Sequence of chain A:
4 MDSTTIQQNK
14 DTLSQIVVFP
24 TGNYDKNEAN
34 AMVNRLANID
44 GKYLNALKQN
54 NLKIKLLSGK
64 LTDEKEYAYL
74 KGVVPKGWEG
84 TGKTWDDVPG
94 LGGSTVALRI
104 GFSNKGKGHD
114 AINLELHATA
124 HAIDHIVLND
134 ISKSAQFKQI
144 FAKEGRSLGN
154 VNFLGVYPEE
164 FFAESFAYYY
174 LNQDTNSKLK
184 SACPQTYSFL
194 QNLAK

Residue-level contacts at the interface:
Residue K79 in chain A contacts residue P5 in chain B (closest heavy-atom distance 3.4 Å).
Residue W81 in chain A interacts with residue A6 in chain B (closest heavy-atom distance 2.9 Å).
Residue W88 in chain A contacts residue V3 in chain B (closest heavy-atom distance 4.0 Å).
Residue L73 in chain A contacts residue V3 in chain B (closest heavy-atom distance 4.6 Å).
Residue H120 in chain A is in contact with residue A6 in chain B (closest heavy-atom distance 4.1 Å).
Residue E163 in chain A is in contact with residue N4 in chain B (closest heavy-atom distance 3.5 Å).
Residue G96 in chain A is in contact with residue E2 in chain B (closest heavy-atom distance 3.4 Å).
Residue D113 in chain A is in contact with residue V7 in chain B (closest heavy-atom distance 2.8 Å).
Residue F156 in chain A interacts with residue V7 in chain B (closest heavy-atom distance 3.8 Å).
Residue H112 in chain A interacts with residue V7 in chain B (closest heavy-atom distance 3.1 Å).
Residue W88 in chain A interacts with residue P5 in chain B (closest heavy-atom distance 3.4 Å).
Residue G96 in chain A contacts residue N4 in chain B (closest heavy-atom distance 4.1 Å).
Residue F156 in chain A interacts with residue A6 in chain B (closest heavy-atom distance 4.1 Å).
Residue W88 in chain A interacts with residue N4 in chain B (closest heavy-atom distance 3.6 Å).
Residue V91 in chain A interacts with residue P5 in chain B (closest heavy-atom distance 4.2 Å).
Residue L157 in chain A contacts residue V7 in chain B (closest heavy-atom distance 4.1 Å).
Residue K79 in chain A is in contact with residue N4 in chain B (closest heavy-atom distance 2.9 Å).
Residue H112 in chain A interacts with residue A6 in chain B (closest heavy-atom distance 3.7 Å).
Residue T98 in chain A is in contact with residue E2 in chain B (closest heavy-atom distance 4.4 Å).
Residue G111 in chain A contacts residue V7 in chain B (closest heavy-atom distance 4.7 Å).
Residue K136 in chain A is in contact with residue E2 in chain B (closest heavy-atom distance 3.5 Å).
Residue H124 in chain A is in contact with residue P5 in chain B (closest heavy-atom distance 4.3 Å).
Residue P92 in chain A contacts residue A6 in chain B (closest heavy-atom distance 4.4 Å).
Residue H124 in chain A contacts residue N4 in chain B (closest heavy-atom distance 3.5 Å).
Residue S97 in chain A interacts with residue V3 in chain B (closest heavy-atom distance 5.0 Å).
Residue H124 in chain A interacts with residue E2 in chain B (closest heavy-atom distance 4.6 Å).
Residue S97 in chain A interacts with residue E2 in chain B (closest heavy-atom distance 2.9 Å).
Residue D133 in chain A interacts with residue E2 in chain B (closest heavy-atom distance 3.6 Å).
Residue Y72 in chain A interacts with residue V3 in chain B (closest heavy-atom distance 3.7 Å).
Residue L94 in chain A interacts with residue P5 in chain B (closest heavy-atom distance 4.9 Å).
Residue A114 in chain A interacts with residue V7 in chain B (closest heavy-atom distance 3.6 Å).
Residue L117 in chain A contacts residue A6 in chain B (closest heavy-atom distance 3.6 Å).
Residue E163 in chain A is in contact with residue P5 in chain B (closest heavy-atom distance 3.8 Å).
Residue E162 in chain A is in contact with residue N4 in chain B (closest heavy-atom distance 3.9 Å).
Residue W81 in chain A interacts with residue P5 in chain B (closest heavy-atom distance 3.5 Å).
Residue G96 in chain A interacts with residue V3 in chain B (closest heavy-atom distance 4.8 Å).
Residue G95 in chain A contacts residue E2 in chain B (closest heavy-atom distance 4.1 Å).
Residue H120 in chain A is in contact with residue V7 in chain B (closest heavy-atom distance 3.5 Å).
Residue G93 in chain A interacts with residue A6 in chain B (closest heavy-atom distance 3.2 Å).
Residue N153 in chain A interacts with residue V7 in chain B (closest heavy-atom distance 4.1 Å).
Residue G93 in chain A contacts residue N4 in chain B (closest heavy-atom distance 4.1 Å).
Residue H128 in chain A contacts residue E2 in chain B (closest heavy-atom distance 3.1 Å).
Residue H120 in chain A is in contact with residue P5 in chain B (closest heavy-atom distance 3.4 Å).
Residue G95 in chain A is in contact with residue V3 in chain B (closest heavy-atom distance 3.5 Å).
Residue E167 in chain A interacts with residue V7 in chain B (closest heavy-atom distance 4.0 Å).
Residue Y70 in chain A is in contact with residue V3 in chain B (closest heavy-atom distance 4.9 Å).
Residue G93 in chain A is in contact with residue P5 in chain B (closest heavy-atom distance 3.8 Å).
Residue F156 in chain A is in contact with residue P5 in chain B (closest heavy-atom distance 4.1 Å).
Residue L94 in chain A contacts residue N4 in chain B (closest heavy-atom distance 3.5 Å).
Residue V91 in chain A is in contact with residue A6 in chain B (closest heavy-atom distance 4.0 Å).
Residue L94 in chain A is in contact with residue V3 in chain B (closest heavy-atom distance 3.8 Å).
Residue W81 in chain A interacts with residue V7 in chain B (closest heavy-atom distance 4.1 Å).
Residue G95 in chain A is in contact with residue N4 in chain B (closest heavy-atom distance 2.8 Å).
Residue P78 in chain A is in contact with residue P5 in chain B (closest heavy-atom distance 3.5 Å).

Sequence of chain B:
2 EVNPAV

These two protein chains interact to form a complex.